These two protein chains interact to form a complex.

Residue-level contacts at the interface:
Residue K310 in chain A interacts with residue L90 in chain B (closest heavy-atom distance 4.2 Å).
Residue Y309 in chain A is in contact with residue L90 in chain B (closest heavy-atom distance 3.5 Å).
Residue K311 in chain A contacts residue R86 in chain B (closest heavy-atom distance 4.9 Å).
Residue K311 in chain A interacts with residue L90 in chain B (closest heavy-atom distance 4.0 Å).
Residue Y309 in chain A is in contact with residue T89 in chain B (closest heavy-atom distance 3.7 Å).
Residue K311 in chain A contacts residue T89 in chain B (closest heavy-atom distance 3.7 Å).

Sequence of chain B:
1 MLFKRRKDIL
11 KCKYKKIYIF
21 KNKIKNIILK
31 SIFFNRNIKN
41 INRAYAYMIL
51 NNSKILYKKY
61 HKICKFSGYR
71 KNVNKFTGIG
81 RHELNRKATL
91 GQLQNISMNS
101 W

Sequence of chain A:
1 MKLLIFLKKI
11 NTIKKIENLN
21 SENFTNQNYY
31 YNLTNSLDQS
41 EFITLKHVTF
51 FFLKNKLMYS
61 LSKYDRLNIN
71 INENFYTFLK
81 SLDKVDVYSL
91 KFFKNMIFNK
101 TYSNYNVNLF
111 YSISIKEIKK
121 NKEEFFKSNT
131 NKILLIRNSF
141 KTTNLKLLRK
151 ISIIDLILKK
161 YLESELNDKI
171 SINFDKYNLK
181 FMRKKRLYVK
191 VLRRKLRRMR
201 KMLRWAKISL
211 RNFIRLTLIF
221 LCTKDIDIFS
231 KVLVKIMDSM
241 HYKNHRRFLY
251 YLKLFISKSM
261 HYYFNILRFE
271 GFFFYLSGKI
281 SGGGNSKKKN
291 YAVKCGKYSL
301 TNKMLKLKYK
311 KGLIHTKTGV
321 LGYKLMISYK